These two protein chains interact to form a complex.

Residue-level contacts at the interface:
Residue K429 in protein 2 contacts residue P565 in protein 1 (closest heavy-atom distance 3.5 Å).
Residue L399 in protein 2 contacts residue Q483 in protein 1 (closest heavy-atom distance 3.6 Å).
Residue F349 in protein 2 is in contact with residue A475 in protein 1 (closest heavy-atom distance 4.1 Å).
Residue Y361 in protein 2 contacts residue R486 in protein 1 (closest heavy-atom distance 4.1 Å).
Residue T366 in protein 2 is in contact with residue V478 in protein 1 (closest heavy-atom distance 3.7 Å).
Residue R369 in protein 2 is in contact with residue V478 in protein 1 (closest heavy-atom distance 3.7 Å).
Residue D417 in protein 2 contacts residue I559 in protein 1 (closest heavy-atom distance 3.4 Å).
Residue E541 in protein 2 contacts residue S243 in protein 1 (closest heavy-atom distance 3.9 Å).
Residue E450 in protein 2 is in contact with residue F107 in protein 1 (closest heavy-atom distance 2.8 Å).
Residue I299 in protein 2 is in contact with residue T453 in protein 1 (closest heavy-atom distance 3.3 Å).
Residue V432 in protein 2 is in contact with residue Y566 in protein 1 (closest heavy-atom distance 4.1 Å).
Residue P406 in protein 2 is in contact with residue W497 in protein 1 (closest heavy-atom distance 3.8 Å).
Residue D448 in protein 2 interacts with residue G108 in protein 1 (closest heavy-atom distance 3.4 Å).
Residue N370 in protein 2 is in contact with residue A475 in protein 1 (closest heavy-atom distance 4.1 Å).
Residue E541 in protein 2 is in contact with residue P242 in protein 1 (closest heavy-atom distance 3.5 Å).
Residue K429 in protein 2 is in contact with residue Y568 in protein 1 (closest heavy-atom distance 3.3 Å).
Residue P401 in protein 2 contacts residue R486 in protein 1 (closest heavy-atom distance 3.9 Å).
Residue N359 in protein 2 contacts residue Q483 in protein 1 (closest heavy-atom distance 3.6 Å).
Residue N357 in protein 2 contacts residue V476 in protein 1 (closest heavy-atom distance 4.0 Å).
Residue L399 in protein 2 interacts with residue K487 in protein 1 (closest heavy-atom distance 3.6 Å).
Residue H416 in protein 2 interacts with residue I559 in protein 1 (closest heavy-atom distance 3.6 Å).
Residue R415 in protein 2 contacts residue C557 in protein 1 (closest heavy-atom distance 3.8 Å).
Residue Y361 in protein 2 interacts with residue Q483 in protein 1 (closest heavy-atom distance 3.6 Å).
Residue R415 in protein 2 interacts with residue I559 in protein 1 (closest heavy-atom distance 3.1 Å).
Residue Q301 in protein 2 contacts residue E450 in protein 1 (closest heavy-atom distance 2.4 Å).
Residue N357 in protein 2 interacts with residue Y442 in protein 1 (closest heavy-atom distance 3.5 Å).
Residue F349 in protein 2 contacts residue L472 in protein 1 (closest heavy-atom distance 3.6 Å).
Residue L356 in protein 2 is in contact with residue H473 in protein 1 (closest heavy-atom distance 3.8 Å).
Residue N357 in protein 2 interacts with residue G445 in protein 1 (closest heavy-atom distance 2.9 Å).
Residue Q540 in protein 2 interacts with residue L240 in protein 1 (closest heavy-atom distance 3.9 Å).
Residue N370 in protein 2 contacts residue D474 in protein 1 (closest heavy-atom distance 3.5 Å).
Residue Q540 in protein 2 is in contact with residue S243 in protein 1 (closest heavy-atom distance 4.1 Å).
Residue I299 in protein 2 is in contact with residue E456 in protein 1 (closest heavy-atom distance 3.2 Å).
Residue D448 in protein 2 contacts residue F107 in protein 1 (closest heavy-atom distance 3.9 Å).
Residue D436 in protein 2 is in contact with residue Q48 in protein 1 (closest heavy-atom distance 3.8 Å).
Residue P430 in protein 2 interacts with residue P565 in protein 1 (closest heavy-atom distance 4.1 Å).
Residue I404 in protein 2 is in contact with residue W493 in protein 1 (closest heavy-atom distance 3.6 Å).
Residue Y361 in protein 2 contacts residue N479 in protein 1 (closest heavy-atom distance 3.3 Å).
Residue L356 in protein 2 contacts residue P447 in protein 1 (closest heavy-atom distance 4.1 Å).
Residue N352 in protein 2 contacts residue L472 in protein 1 (closest heavy-atom distance 4.1 Å).
Residue E360 in protein 2 contacts residue T480 in protein 1 (closest heavy-atom distance 3.5 Å).
Residue S431 in protein 2 interacts with residue Y568 in protein 1 (closest heavy-atom distance 4.0 Å).
Residue S363 in protein 2 interacts with residue N479 in protein 1 (closest heavy-atom distance 3.0 Å).
Residue S353 in protein 2 contacts residue A475 in protein 1 (closest heavy-atom distance 3.3 Å).
Residue F362 in protein 2 interacts with residue N479 in protein 1 (closest heavy-atom distance 3.3 Å).
Residue E360 in protein 2 interacts with residue Q483 in protein 1 (closest heavy-atom distance 2.7 Å).
Residue A544 in protein 2 interacts with residue Y566 in protein 1 (closest heavy-atom distance 3.9 Å).
Residue R369 in protein 2 contacts residue D474 in protein 1 (closest heavy-atom distance 4.0 Å).
Residue E426 in protein 2 is in contact with residue P565 in protein 1 (closest heavy-atom distance 3.7 Å).
Residue Q301 in protein 2 is in contact with residue Y449 in protein 1 (closest heavy-atom distance 3.2 Å).
Residue S353 in protein 2 is in contact with residue L472 in protein 1 (closest heavy-atom distance 3.5 Å).
Residue F349 in protein 2 is in contact with residue H471 in protein 1 (closest heavy-atom distance 3.7 Å).
Residue L356 in protein 2 is in contact with residue L446 in protein 1 (closest heavy-atom distance 4.1 Å).
Residue Q301 in protein 2 interacts with residue L448 in protein 1 (closest heavy-atom distance 3.7 Å).
Residue S363 in protein 2 interacts with residue L482 in protein 1 (closest heavy-atom distance 3.5 Å).
Residue T366 in protein 2 is in contact with residue N479 in protein 1 (closest heavy-atom distance 3.3 Å).
Residue N370 in protein 2 contacts residue H471 in protein 1 (closest heavy-atom distance 3.3 Å).
Residue R415 in protein 2 interacts with residue D561 in protein 1 (closest heavy-atom distance 2.4 Å).
Residue D448 in protein 2 contacts residue G109 in protein 1 (closest heavy-atom distance 3.4 Å).
Residue E405 in protein 2 is in contact with residue W497 in protein 1 (closest heavy-atom distance 3.5 Å).

Sequence of protein 2:
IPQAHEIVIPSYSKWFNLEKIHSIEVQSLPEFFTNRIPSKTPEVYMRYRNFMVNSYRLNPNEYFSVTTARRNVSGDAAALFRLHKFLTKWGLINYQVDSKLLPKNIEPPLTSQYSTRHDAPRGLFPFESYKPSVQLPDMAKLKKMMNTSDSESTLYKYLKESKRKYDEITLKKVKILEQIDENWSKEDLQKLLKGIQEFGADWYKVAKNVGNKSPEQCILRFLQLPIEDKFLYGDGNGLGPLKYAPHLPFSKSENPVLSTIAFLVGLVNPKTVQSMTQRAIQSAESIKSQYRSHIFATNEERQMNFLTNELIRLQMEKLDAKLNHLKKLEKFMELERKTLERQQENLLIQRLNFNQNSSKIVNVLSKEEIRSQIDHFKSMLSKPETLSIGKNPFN

Sequence of protein 1:
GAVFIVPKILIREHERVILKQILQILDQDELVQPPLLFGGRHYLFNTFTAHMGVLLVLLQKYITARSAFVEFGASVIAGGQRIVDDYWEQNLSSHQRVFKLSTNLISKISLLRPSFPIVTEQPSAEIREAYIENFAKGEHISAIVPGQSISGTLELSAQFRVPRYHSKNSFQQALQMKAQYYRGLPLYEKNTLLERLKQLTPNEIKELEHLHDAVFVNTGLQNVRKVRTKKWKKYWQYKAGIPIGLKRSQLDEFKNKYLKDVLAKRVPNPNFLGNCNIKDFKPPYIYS